Sequence of chain B:
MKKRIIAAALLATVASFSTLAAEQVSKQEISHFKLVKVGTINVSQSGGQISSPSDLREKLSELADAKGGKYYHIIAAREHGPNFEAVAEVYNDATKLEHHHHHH

Sequence of chain A:
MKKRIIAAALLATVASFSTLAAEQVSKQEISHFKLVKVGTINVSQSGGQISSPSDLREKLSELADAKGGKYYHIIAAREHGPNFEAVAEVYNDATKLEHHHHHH

Interface contacts:
Residue D65 in chain A contacts residue F17 in chain B (closest heavy-atom distance 3.5 Å).
Residue I74 in chain A contacts residue Q24 in chain B (closest heavy-atom distance 3.4 Å).
Residue Y71 in chain A contacts residue R57 in chain B (closest heavy-atom distance 2.9 Å).
Residue E23 in chain A interacts with residue E23 in chain B (closest heavy-atom distance 2.8 Å).
Residue G69 in chain A contacts residue L20 in chain B (closest heavy-atom distance 3.5 Å).
Residue K70 in chain A is in contact with residue A22 in chain B (closest heavy-atom distance 3.0 Å).
Residue E23 in chain A is in contact with residue R57 in chain B (closest heavy-atom distance 2.7 Å).
Residue K70 in chain A is in contact with residue A21 in chain B (closest heavy-atom distance 3.0 Å).
Residue A22 in chain A interacts with residue S61 in chain B (closest heavy-atom distance 3.0 Å).
Residue Q24 in chain A is in contact with residue Y72 in chain B (closest heavy-atom distance 3.4 Å).
Residue A22 in chain A is in contact with residue K70 in chain B (closest heavy-atom distance 3.2 Å).
Residue A77 in chain A interacts with residue E29 in chain B (closest heavy-atom distance 3.1 Å).
Residue E79 in chain A contacts residue H32 in chain B (closest heavy-atom distance 2.6 Å).
Residue A21 in chain A contacts residue S61 in chain B (closest heavy-atom distance 3.6 Å).
Residue S61 in chain A contacts residue L20 in chain B (closest heavy-atom distance 3.3 Å).
Residue I75 in chain A contacts residue Q28 in chain B (closest heavy-atom distance 3.2 Å).
Residue Y71 in chain A contacts residue A21 in chain B (closest heavy-atom distance 3.5 Å).
Residue E23 in chain A interacts with residue Q24 in chain B (closest heavy-atom distance 3.5 Å).
Residue H101 in chain A is in contact with residue K2 in chain B (closest heavy-atom distance 3.5 Å).
Residue Q24 in chain A contacts residue E23 in chain B (closest heavy-atom distance 3.5 Å).
Residue L20 in chain A is in contact with residue H104 in chain B (closest heavy-atom distance 3.6 Å).
Residue Q24 in chain A is in contact with residue A21 in chain B (closest heavy-atom distance 3.4 Å).
Residue S54 in chain A is in contact with residue D93 in chain B (closest heavy-atom distance 2.6 Å).
Residue P53 in chain A interacts with residue L35 in chain B (closest heavy-atom distance 3.6 Å).
Residue D93 in chain A contacts residue S54 in chain B (closest heavy-atom distance 2.7 Å).
Residue E23 in chain A interacts with residue A21 in chain B (closest heavy-atom distance 3.2 Å).
Residue I74 in chain A is in contact with residue S26 in chain B (closest heavy-atom distance 3.6 Å).
Residue Y72 in chain A contacts residue A22 in chain B (closest heavy-atom distance 3.3 Å).
Residue A21 in chain A contacts residue E23 in chain B (closest heavy-atom distance 3.6 Å).
Residue R57 in chain A interacts with residue E98 in chain B (closest heavy-atom distance 2.6 Å).
Residue Q24 in chain A interacts with residue Q24 in chain B (closest heavy-atom distance 2.9 Å).
Residue R57 in chain A is in contact with residue E23 in chain B (closest heavy-atom distance 3.1 Å).
Residue A22 in chain A is in contact with residue Y72 in chain B (closest heavy-atom distance 3.2 Å).
Residue A21 in chain A is in contact with residue K70 in chain B (closest heavy-atom distance 3.7 Å).
Residue Y72 in chain A is in contact with residue Q24 in chain B (closest heavy-atom distance 2.8 Å).
Residue E98 in chain A contacts residue S18 in chain B (closest heavy-atom distance 3.4 Å).
Residue R57 in chain A interacts with residue Y71 in chain B (closest heavy-atom distance 2.8 Å).
Residue A22 in chain A interacts with residue E23 in chain B (closest heavy-atom distance 2.8 Å).
Residue D65 in chain A contacts residue L20 in chain B (closest heavy-atom distance 3.4 Å).
Residue E58 in chain A contacts residue H99 in chain B (closest heavy-atom distance 2.7 Å).
Residue T19 in chain A interacts with residue H102 in chain B (closest heavy-atom distance 3.7 Å).
Residue A64 in chain A is in contact with residue L20 in chain B (closest heavy-atom distance 3.5 Å).
Residue P53 in chain A interacts with residue F33 in chain B (closest heavy-atom distance 3.6 Å).
Residue E23 in chain A interacts with residue S61 in chain B (closest heavy-atom distance 2.8 Å).
Residue Y72 in chain A interacts with residue E23 in chain B (closest heavy-atom distance 3.4 Å).
Residue K70 in chain A contacts residue L20 in chain B (closest heavy-atom distance 3.5 Å).
Residue H32 in chain A contacts residue E79 in chain B (closest heavy-atom distance 2.6 Å).
Residue L20 in chain A contacts residue D65 in chain B (closest heavy-atom distance 3.5 Å).
Residue E29 in chain A contacts residue L56 in chain B (closest heavy-atom distance 3.6 Å).
Residue R57 in chain A contacts residue D93 in chain B (closest heavy-atom distance 3.2 Å).
Residue H101 in chain A interacts with residue R4 in chain B (closest heavy-atom distance 2.8 Å).
Residue R57 in chain A is in contact with residue H99 in chain B (closest heavy-atom distance 3.3 Å).
Residue F33 in chain A contacts residue P53 in chain B (closest heavy-atom distance 3.7 Å).
Residue Q28 in chain A contacts residue A77 in chain B (closest heavy-atom distance 3.6 Å).
Residue L20 in chain A contacts residue S61 in chain B (closest heavy-atom distance 3.6 Å).
Residue E29 in chain A interacts with residue I74 in chain B (closest heavy-atom distance 3.1 Å).
Residue L35 in chain A interacts with residue P53 in chain B (closest heavy-atom distance 3.7 Å).
Residue H101 in chain A interacts with residue K3 in chain B (closest heavy-atom distance 3.2 Å).
Residue E23 in chain A is in contact with residue Y72 in chain B (closest heavy-atom distance 3.3 Å).
Residue I74 in chain A is in contact with residue E29 in chain B (closest heavy-atom distance 3.1 Å).

This data describes a binding interaction between two proteins.